Sequence of protein 2:
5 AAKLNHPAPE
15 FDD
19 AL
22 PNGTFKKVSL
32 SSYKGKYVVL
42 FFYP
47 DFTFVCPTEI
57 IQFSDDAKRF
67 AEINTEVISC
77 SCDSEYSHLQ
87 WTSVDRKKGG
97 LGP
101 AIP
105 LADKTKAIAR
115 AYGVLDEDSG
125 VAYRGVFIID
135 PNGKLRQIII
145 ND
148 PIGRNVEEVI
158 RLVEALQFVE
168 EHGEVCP

Sequence of protein 1:
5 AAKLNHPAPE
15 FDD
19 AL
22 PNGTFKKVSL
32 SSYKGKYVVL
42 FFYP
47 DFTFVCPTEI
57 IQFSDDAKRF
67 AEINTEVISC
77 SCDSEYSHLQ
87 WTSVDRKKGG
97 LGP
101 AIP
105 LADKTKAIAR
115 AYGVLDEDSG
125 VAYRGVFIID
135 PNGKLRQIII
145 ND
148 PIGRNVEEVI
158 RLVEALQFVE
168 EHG

The following describes two proteins that form a bound complex.

Contacts between the two chains:
Residue Q141 in protein 2 interacts with residue N145 in protein 1 (closest heavy-atom distance 3.1 Å).
Residue I142 in protein 2 is in contact with residue I143 in protein 1 (closest heavy-atom distance 3.8 Å).
Residue I149 in protein 2 contacts residue A162 in protein 1 (closest heavy-atom distance 4.5 Å).
Residue N152 in protein 2 is in contact with residue R158 in protein 1 (closest heavy-atom distance 3.9 Å).
Residue N152 in protein 2 is in contact with residue E155 in protein 1 (closest heavy-atom distance 3.1 Å).
Residue G150 in protein 2 is in contact with residue R158 in protein 1 (closest heavy-atom distance 3.4 Å).
Residue I149 in protein 2 is in contact with residue Q141 in protein 1 (closest heavy-atom distance 4.5 Å).
Residue C173 in protein 2 is in contact with residue T54 in protein 1 (closest heavy-atom distance 4.1 Å).
Residue L159 in protein 2 interacts with residue N145 in protein 1 (closest heavy-atom distance 4.0 Å).
Residue E171 in protein 2 contacts residue V51 in protein 1 (closest heavy-atom distance 4.3 Å).
Residue I149 in protein 2 contacts residue V166 in protein 1 (closest heavy-atom distance 4.4 Å).
Residue Q141 in protein 2 is in contact with residue I143 in protein 1 (closest heavy-atom distance 4.5 Å).
Residue I143 in protein 2 is in contact with residue Q141 in protein 1 (closest heavy-atom distance 4.5 Å).
Residue C173 in protein 2 interacts with residue C52 in protein 1 (closest heavy-atom distance 3.8 Å).
Residue I149 in protein 2 is in contact with residue L159 in protein 1 (closest heavy-atom distance 3.6 Å).
Residue V166 in protein 2 is in contact with residue P148 in protein 1 (closest heavy-atom distance 4.4 Å).
Residue C173 in protein 2 interacts with residue G150 in protein 1 (closest heavy-atom distance 3.9 Å).
Residue R140 in protein 2 is in contact with residue D146 in protein 1 (closest heavy-atom distance 2.8 Å).
Residue N145 in protein 2 interacts with residue L159 in protein 1 (closest heavy-atom distance 4.0 Å).
Residue I143 in protein 2 contacts residue I142 in protein 1 (closest heavy-atom distance 3.8 Å).
Residue N145 in protein 2 is in contact with residue L8 in protein 1 (closest heavy-atom distance 4.2 Å).
Residue Q141 in protein 2 contacts residue I144 in protein 1 (closest heavy-atom distance 3.4 Å).
Residue D146 in protein 2 is in contact with residue R140 in protein 1 (closest heavy-atom distance 2.8 Å).
Residue Q141 in protein 2 is in contact with residue D146 in protein 1 (closest heavy-atom distance 4.0 Å).
Residue I142 in protein 2 is in contact with residue I144 in protein 1 (closest heavy-atom distance 3.0 Å).
Residue P174 in protein 2 contacts residue R151 in protein 1 (closest heavy-atom distance 4.3 Å).
Residue L8 in protein 2 is in contact with residue Y127 in protein 1 (closest heavy-atom distance 3.4 Å).
Residue I143 in protein 2 interacts with residue I143 in protein 1 (closest heavy-atom distance 4.7 Å).
Residue V172 in protein 2 contacts residue G150 in protein 1 (closest heavy-atom distance 4.6 Å).
Residue V172 in protein 2 interacts with residue P148 in protein 1 (closest heavy-atom distance 3.2 Å).
Residue L163 in protein 2 interacts with residue I149 in protein 1 (closest heavy-atom distance 4.0 Å).
Residue R158 in protein 2 is in contact with residue N152 in protein 1 (closest heavy-atom distance 3.9 Å).
Residue D146 in protein 2 is in contact with residue L8 in protein 1 (closest heavy-atom distance 4.1 Å).
Residue I149 in protein 2 contacts residue L163 in protein 1 (closest heavy-atom distance 4.0 Å).
Residue P148 in protein 2 contacts residue V166 in protein 1 (closest heavy-atom distance 4.4 Å).
Residue L8 in protein 2 interacts with residue I144 in protein 1 (closest heavy-atom distance 4.0 Å).
Residue L159 in protein 2 is in contact with residue I149 in protein 1 (closest heavy-atom distance 3.5 Å).
Residue C173 in protein 2 interacts with residue V51 in protein 1 (closest heavy-atom distance 4.1 Å).
Residue N9 in protein 2 is in contact with residue D146 in protein 1 (closest heavy-atom distance 3.6 Å).
Residue R158 in protein 2 interacts with residue G150 in protein 1 (closest heavy-atom distance 3.3 Å).
Residue I144 in protein 2 is in contact with residue I142 in protein 1 (closest heavy-atom distance 3.0 Å).
Residue C173 in protein 2 contacts residue P148 in protein 1 (closest heavy-atom distance 4.7 Å).
Residue L8 in protein 2 contacts residue N145 in protein 1 (closest heavy-atom distance 4.3 Å).
Residue I144 in protein 2 is in contact with residue Q141 in protein 1 (closest heavy-atom distance 3.4 Å).
Residue N9 in protein 2 interacts with residue Y127 in protein 1 (closest heavy-atom distance 3.3 Å).
Residue L8 in protein 2 contacts residue D146 in protein 1 (closest heavy-atom distance 4.2 Å).
Residue Q141 in protein 2 is in contact with residue I149 in protein 1 (closest heavy-atom distance 4.6 Å).
Residue D146 in protein 2 is in contact with residue Q141 in protein 1 (closest heavy-atom distance 4.0 Å).
Residue E155 in protein 2 interacts with residue N152 in protein 1 (closest heavy-atom distance 3.1 Å).
Residue I144 in protein 2 is in contact with residue L8 in protein 1 (closest heavy-atom distance 4.0 Å).
Residue Y127 in protein 2 contacts residue L8 in protein 1 (closest heavy-atom distance 3.4 Å).
Residue R151 in protein 2 contacts residue R158 in protein 1 (closest heavy-atom distance 4.2 Å).
Residue E171 in protein 2 interacts with residue P148 in protein 1 (closest heavy-atom distance 4.1 Å).
Residue R158 in protein 2 interacts with residue R151 in protein 1 (closest heavy-atom distance 4.2 Å).
Residue V166 in protein 2 contacts residue I149 in protein 1 (closest heavy-atom distance 4.6 Å).
Residue A162 in protein 2 interacts with residue I149 in protein 1 (closest heavy-atom distance 4.4 Å).
Residue D146 in protein 2 contacts residue N9 in protein 1 (closest heavy-atom distance 3.4 Å).
Residue Y127 in protein 2 is in contact with residue N9 in protein 1 (closest heavy-atom distance 3.4 Å).
Residue E155 in protein 2 interacts with residue E155 in protein 1 (closest heavy-atom distance 4.2 Å).
Residue N145 in protein 2 contacts residue Q141 in protein 1 (closest heavy-atom distance 3.0 Å).